Sequence of chain A:
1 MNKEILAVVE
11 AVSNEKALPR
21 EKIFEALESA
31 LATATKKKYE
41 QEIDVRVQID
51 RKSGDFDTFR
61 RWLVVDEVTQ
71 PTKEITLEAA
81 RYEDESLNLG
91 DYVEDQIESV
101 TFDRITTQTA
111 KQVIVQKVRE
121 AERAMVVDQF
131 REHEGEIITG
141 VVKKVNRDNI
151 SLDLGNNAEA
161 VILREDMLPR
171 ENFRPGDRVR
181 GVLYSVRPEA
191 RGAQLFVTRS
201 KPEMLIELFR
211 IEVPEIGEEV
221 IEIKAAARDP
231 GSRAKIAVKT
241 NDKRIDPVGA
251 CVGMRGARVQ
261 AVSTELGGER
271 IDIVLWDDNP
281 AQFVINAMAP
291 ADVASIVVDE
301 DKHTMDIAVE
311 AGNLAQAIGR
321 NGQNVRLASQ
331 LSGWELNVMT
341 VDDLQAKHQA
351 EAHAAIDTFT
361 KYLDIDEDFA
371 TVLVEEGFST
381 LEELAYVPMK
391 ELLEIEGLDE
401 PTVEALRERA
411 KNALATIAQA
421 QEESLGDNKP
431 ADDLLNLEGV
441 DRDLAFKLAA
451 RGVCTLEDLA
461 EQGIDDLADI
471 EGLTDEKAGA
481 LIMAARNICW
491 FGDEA

Contacts between the two chains:
Residue F906 in chain B interacts with residue L31 in chain A (closest heavy-atom distance 3.1 Å).
Residue L901 in chain B is in contact with residue L27 in chain A (closest heavy-atom distance 2.4 Å).
Residue G858 in chain B contacts residue K37 in chain A (closest heavy-atom distance 3.5 Å).
Residue I905 in chain B interacts with residue I5 in chain A (closest heavy-atom distance 2.9 Å).
Residue E908 in chain B contacts residue D103 in chain A (closest heavy-atom distance 3.2 Å).
Residue S911 in chain B contacts residue Q108 in chain A (closest heavy-atom distance 4.0 Å).
Residue N856 in chain B contacts residue T35 in chain A (closest heavy-atom distance 4.5 Å).
Residue N856 in chain B interacts with residue T109 in chain A (closest heavy-atom distance 3.2 Å).
Residue E859 in chain B interacts with residue K37 in chain A (closest heavy-atom distance 3.2 Å).
Residue D912 in chain B contacts residue I105 in chain A (closest heavy-atom distance 4.2 Å).
Residue E898 in chain B contacts residue I114 in chain A (closest heavy-atom distance 3.2 Å).
Residue D912 in chain B contacts residue Q108 in chain A (closest heavy-atom distance 4.4 Å).
Residue L901 in chain B contacts residue V8 in chain A (closest heavy-atom distance 3.7 Å).
Residue L902 in chain B contacts residue Q108 in chain A (closest heavy-atom distance 4.2 Å).
Residue S911 in chain B is in contact with residue K111 in chain A (closest heavy-atom distance 3.9 Å).
Residue F906 in chain B contacts residue T107 in chain A (closest heavy-atom distance 3.3 Å).
Residue A910 in chain B contacts residue K111 in chain A (closest heavy-atom distance 3.4 Å).
Residue F906 in chain B interacts with residue V100 in chain A (closest heavy-atom distance 2.6 Å).
Residue D912 in chain B interacts with residue R104 in chain A (closest heavy-atom distance 2.9 Å).
Residue S911 in chain B is in contact with residue R104 in chain A (closest heavy-atom distance 3.5 Å).
Residue E859 in chain B interacts with residue K38 in chain A (closest heavy-atom distance 3.0 Å).
Residue E898 in chain B is in contact with residue K111 in chain A (closest heavy-atom distance 4.4 Å).
Residue D853 in chain B is in contact with residue T106 in chain A (closest heavy-atom distance 4.4 Å).
Residue L902 in chain B contacts residue T107 in chain A (closest heavy-atom distance 2.3 Å).
Residue D853 in chain B interacts with residue F102 in chain A (closest heavy-atom distance 4.1 Å).
Residue K890 in chain B interacts with residue R104 in chain A (closest heavy-atom distance 4.7 Å).
Residue K914 in chain B interacts with residue Q108 in chain A (closest heavy-atom distance 3.4 Å).
Residue F906 in chain B contacts residue T101 in chain A (closest heavy-atom distance 4.1 Å).
Residue V887 in chain B interacts with residue I105 in chain A (closest heavy-atom distance 4.6 Å).
Residue I854 in chain B is in contact with residue I105 in chain A (closest heavy-atom distance 3.9 Å).
Residue L901 in chain B interacts with residue I114 in chain A (closest heavy-atom distance 4.0 Å).
Residue E898 in chain B interacts with residue V115 in chain A (closest heavy-atom distance 2.9 Å).
Residue A904 in chain B is in contact with residue E4 in chain A (closest heavy-atom distance 2.8 Å).
Residue E849 in chain B contacts residue I105 in chain A (closest heavy-atom distance 4.3 Å).
Residue L901 in chain B interacts with residue V118 in chain A (closest heavy-atom distance 4.6 Å).
Residue L902 in chain B is in contact with residue L31 in chain A (closest heavy-atom distance 4.3 Å).
Residue E908 in chain B contacts residue T107 in chain A (closest heavy-atom distance 3.7 Å).
Residue E899 in chain B interacts with residue K111 in chain A (closest heavy-atom distance 3.2 Å).
Residue L895 in chain B contacts residue K111 in chain A (closest heavy-atom distance 4.7 Å).
Residue I905 in chain B is in contact with residue E4 in chain A (closest heavy-atom distance 3.8 Å).
Residue V913 in chain B contacts residue Q108 in chain A (closest heavy-atom distance 3.7 Å).
Residue P855 in chain B is in contact with residue T106 in chain A (closest heavy-atom distance 4.1 Å).
Residue D915 in chain B interacts with residue I105 in chain A (closest heavy-atom distance 3.2 Å).
Residue I905 in chain B is in contact with residue D55 in chain A (closest heavy-atom distance 3.4 Å).
Residue S911 in chain B is in contact with residue T107 in chain A (closest heavy-atom distance 2.4 Å).
Residue F906 in chain B contacts residue F102 in chain A (closest heavy-atom distance 2.5 Å).
Residue D915 in chain B interacts with residue R104 in chain A (closest heavy-atom distance 4.2 Å).
Residue E898 in chain B contacts residue V118 in chain A (closest heavy-atom distance 3.6 Å).
Residue I905 in chain B is in contact with residue L31 in chain A (closest heavy-atom distance 3.2 Å).
Residue L845 in chain B interacts with residue R104 in chain A (closest heavy-atom distance 3.2 Å).
Residue L902 in chain B interacts with residue I114 in chain A (closest heavy-atom distance 3.7 Å).
Residue F906 in chain B is in contact with residue A110 in chain A (closest heavy-atom distance 4.6 Å).
Residue D853 in chain B is in contact with residue D103 in chain A (closest heavy-atom distance 2.6 Å).
Residue P855 in chain B is in contact with residue I105 in chain A (closest heavy-atom distance 3.2 Å).
Residue D853 in chain B contacts residue I105 in chain A (closest heavy-atom distance 3.9 Å).
Residue E908 in chain B is in contact with residue R104 in chain A (closest heavy-atom distance 2.9 Å).
Residue P855 in chain B contacts residue T35 in chain A (closest heavy-atom distance 4.4 Å).
Residue D915 in chain B contacts residue Q108 in chain A (closest heavy-atom distance 3.2 Å).
Residue L902 in chain B contacts residue K111 in chain A (closest heavy-atom distance 3.4 Å).
Residue L902 in chain B contacts residue A110 in chain A (closest heavy-atom distance 4.6 Å).

Sequence of chain B:
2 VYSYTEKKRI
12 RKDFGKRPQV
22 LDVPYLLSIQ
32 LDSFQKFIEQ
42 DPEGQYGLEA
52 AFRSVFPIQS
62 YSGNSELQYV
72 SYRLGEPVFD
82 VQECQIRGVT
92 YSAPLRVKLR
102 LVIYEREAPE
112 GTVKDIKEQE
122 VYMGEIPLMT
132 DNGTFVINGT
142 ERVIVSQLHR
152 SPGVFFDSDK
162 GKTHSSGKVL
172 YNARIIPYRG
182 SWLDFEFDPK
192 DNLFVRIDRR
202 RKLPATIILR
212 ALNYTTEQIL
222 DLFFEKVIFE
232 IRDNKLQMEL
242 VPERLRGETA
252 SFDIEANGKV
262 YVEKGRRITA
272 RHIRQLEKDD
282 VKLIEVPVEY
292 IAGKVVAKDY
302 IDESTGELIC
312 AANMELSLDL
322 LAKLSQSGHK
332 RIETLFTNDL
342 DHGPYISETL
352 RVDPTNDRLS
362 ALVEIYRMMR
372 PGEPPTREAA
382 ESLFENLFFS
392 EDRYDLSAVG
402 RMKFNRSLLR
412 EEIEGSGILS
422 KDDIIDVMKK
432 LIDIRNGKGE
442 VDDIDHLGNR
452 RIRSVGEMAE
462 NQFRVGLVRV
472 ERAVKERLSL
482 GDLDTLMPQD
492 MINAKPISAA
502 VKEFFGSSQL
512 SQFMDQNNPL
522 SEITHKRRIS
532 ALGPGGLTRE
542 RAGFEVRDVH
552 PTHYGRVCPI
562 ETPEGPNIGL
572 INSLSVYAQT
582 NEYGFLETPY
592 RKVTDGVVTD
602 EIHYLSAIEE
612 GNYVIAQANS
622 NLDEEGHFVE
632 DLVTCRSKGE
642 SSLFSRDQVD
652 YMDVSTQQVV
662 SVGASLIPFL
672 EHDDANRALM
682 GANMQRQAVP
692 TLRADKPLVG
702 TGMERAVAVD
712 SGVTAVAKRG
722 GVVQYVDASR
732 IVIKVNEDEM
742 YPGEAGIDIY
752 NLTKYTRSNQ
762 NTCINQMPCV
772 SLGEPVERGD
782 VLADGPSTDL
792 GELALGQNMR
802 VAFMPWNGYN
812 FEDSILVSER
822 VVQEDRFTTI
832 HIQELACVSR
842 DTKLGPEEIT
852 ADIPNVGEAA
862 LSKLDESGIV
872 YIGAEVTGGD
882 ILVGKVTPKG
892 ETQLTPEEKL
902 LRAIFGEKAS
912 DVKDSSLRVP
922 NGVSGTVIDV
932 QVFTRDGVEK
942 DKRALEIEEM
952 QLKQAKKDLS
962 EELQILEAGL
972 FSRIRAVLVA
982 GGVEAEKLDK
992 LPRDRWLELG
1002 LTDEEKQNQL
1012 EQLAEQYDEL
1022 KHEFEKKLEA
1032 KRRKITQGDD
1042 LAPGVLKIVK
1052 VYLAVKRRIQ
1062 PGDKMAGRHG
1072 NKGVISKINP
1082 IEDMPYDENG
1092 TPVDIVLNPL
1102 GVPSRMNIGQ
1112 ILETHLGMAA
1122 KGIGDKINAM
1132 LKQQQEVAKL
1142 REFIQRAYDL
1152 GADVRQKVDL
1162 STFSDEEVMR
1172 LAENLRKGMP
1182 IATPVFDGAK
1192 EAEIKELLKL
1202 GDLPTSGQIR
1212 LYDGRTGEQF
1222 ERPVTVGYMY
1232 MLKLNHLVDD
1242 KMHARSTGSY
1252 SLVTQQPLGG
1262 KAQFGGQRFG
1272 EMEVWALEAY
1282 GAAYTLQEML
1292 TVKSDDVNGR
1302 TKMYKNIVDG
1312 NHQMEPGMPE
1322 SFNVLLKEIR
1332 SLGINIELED

These two protein chains interact to form a complex.